Residue-level contacts at the interface:
Residue V55 in protein 1 is in contact with residue L216 in protein 2 (closest heavy-atom distance 3.4 Å).
Residue I52 in protein 1 interacts with residue L190 in protein 2 (closest heavy-atom distance 4.5 Å).
Residue V55 in protein 1 interacts with residue F220 in protein 2 (closest heavy-atom distance 4.4 Å).
Residue S51 in protein 1 interacts with residue L194 in protein 2 (closest heavy-atom distance 4.7 Å).
Residue I52 in protein 1 interacts with residue I219 in protein 2 (closest heavy-atom distance 3.8 Å).

Sequence of protein 2:
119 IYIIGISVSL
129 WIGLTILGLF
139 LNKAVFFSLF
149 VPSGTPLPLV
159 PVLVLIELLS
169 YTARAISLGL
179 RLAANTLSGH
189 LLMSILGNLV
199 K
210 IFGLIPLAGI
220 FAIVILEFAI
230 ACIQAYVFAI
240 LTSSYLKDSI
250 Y

Sequence of protein 1:
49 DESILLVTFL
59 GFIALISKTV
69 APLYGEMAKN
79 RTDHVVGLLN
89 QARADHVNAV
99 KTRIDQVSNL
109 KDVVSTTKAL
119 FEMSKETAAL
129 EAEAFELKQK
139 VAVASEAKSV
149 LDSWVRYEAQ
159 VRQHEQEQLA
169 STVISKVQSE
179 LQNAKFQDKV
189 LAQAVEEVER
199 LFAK

This data describes a binding interaction between two proteins.